Interface contacts:
Residue A66 in protein 2 contacts residue G84 in protein 1 (closest heavy-atom distance 3.6 Å).
Residue F85 in protein 2 is in contact with residue F63 in protein 1 (closest heavy-atom distance 3.8 Å).
Residue Q44 in protein 2 is in contact with residue I61 in protein 1 (closest heavy-atom distance 4.1 Å).
Residue S39 in protein 2 interacts with residue Y41 in protein 1 (closest heavy-atom distance 2.8 Å).
Residue S43 in protein 2 interacts with residue F36 in protein 1 (closest heavy-atom distance 3.6 Å).
Residue K37 in protein 2 contacts residue T42 in protein 1 (closest heavy-atom distance 3.2 Å).
Residue F85 in protein 2 is in contact with residue Y65 in protein 1 (closest heavy-atom distance 3.9 Å).
Residue F63 in protein 2 contacts residue F85 in protein 1 (closest heavy-atom distance 3.6 Å).
Residue T42 in protein 2 interacts with residue P64 in protein 1 (closest heavy-atom distance 3.1 Å).
Residue F36 in protein 2 interacts with residue S43 in protein 1 (closest heavy-atom distance 3.4 Å).
Residue Y65 in protein 2 contacts residue Y41 in protein 1 (closest heavy-atom distance 3.6 Å).
Residue F63 in protein 2 is in contact with residue P49 in protein 1 (closest heavy-atom distance 3.6 Å).
Residue K83 in protein 2 is in contact with residue V67 in protein 1 (closest heavy-atom distance 3.8 Å).
Residue E68 in protein 2 is in contact with residue G84 in protein 1 (closest heavy-atom distance 2.8 Å).
Residue Y41 in protein 2 is in contact with residue S39 in protein 1 (closest heavy-atom distance 2.8 Å).
Residue K80 in protein 2 interacts with residue F63 in protein 1 (closest heavy-atom distance 3.5 Å).
Residue Y65 in protein 2 contacts residue T42 in protein 1 (closest heavy-atom distance 3.9 Å).
Residue Y41 in protein 2 interacts with residue Y41 in protein 1 (closest heavy-atom distance 3.7 Å).
Residue G87 in protein 2 interacts with residue E68 in protein 1 (closest heavy-atom distance 3.5 Å).
Residue Q44 in protein 2 interacts with residue F36 in protein 1 (closest heavy-atom distance 3.2 Å).
Residue T42 in protein 2 interacts with residue Y65 in protein 1 (closest heavy-atom distance 4.1 Å).
Residue G88 in protein 2 contacts residue E68 in protein 1 (closest heavy-atom distance 3.7 Å).
Residue K37 in protein 2 contacts residue S43 in protein 1 (closest heavy-atom distance 2.8 Å).
Residue F63 in protein 2 is in contact with residue G84 in protein 1 (closest heavy-atom distance 3.4 Å).
Residue P49 in protein 2 contacts residue Y65 in protein 1 (closest heavy-atom distance 3.7 Å).
Residue T42 in protein 2 interacts with residue K37 in protein 1 (closest heavy-atom distance 3.4 Å).
Residue G47 in protein 2 is in contact with residue P64 in protein 1 (closest heavy-atom distance 3.9 Å).
Residue F36 in protein 2 is in contact with residue T42 in protein 1 (closest heavy-atom distance 3.8 Å).
Residue Y41 in protein 2 contacts residue Y65 in protein 1 (closest heavy-atom distance 3.7 Å).
Residue E68 in protein 2 is in contact with residue G87 in protein 1 (closest heavy-atom distance 3.5 Å).
Residue F36 in protein 2 contacts residue Q44 in protein 1 (closest heavy-atom distance 3.5 Å).
Residue G47 in protein 2 is in contact with residue Y65 in protein 1 (closest heavy-atom distance 3.8 Å).
Residue F63 in protein 2 interacts with residue K80 in protein 1 (closest heavy-atom distance 3.6 Å).
Residue P64 in protein 2 is in contact with residue T42 in protein 1 (closest heavy-atom distance 2.9 Å).
Residue F85 in protein 2 contacts residue E68 in protein 1 (closest heavy-atom distance 4.1 Å).
Residue K80 in protein 2 interacts with residue L62 in protein 1 (closest heavy-atom distance 4.0 Å).
Residue Y41 in protein 2 is in contact with residue A38 in protein 1 (closest heavy-atom distance 3.4 Å).
Residue T40 in protein 2 contacts residue Y65 in protein 1 (closest heavy-atom distance 3.3 Å).
Residue G84 in protein 2 interacts with residue V67 in protein 1 (closest heavy-atom distance 3.4 Å).
Residue G84 in protein 2 interacts with residue F63 in protein 1 (closest heavy-atom distance 3.5 Å).
Residue A38 in protein 2 interacts with residue Y41 in protein 1 (closest heavy-atom distance 3.4 Å).
Residue T40 in protein 2 contacts residue T40 in protein 1 (closest heavy-atom distance 3.9 Å).
Residue G84 in protein 2 interacts with residue E68 in protein 1 (closest heavy-atom distance 2.8 Å).
Residue L62 in protein 2 is in contact with residue K80 in protein 1 (closest heavy-atom distance 3.5 Å).
Residue T40 in protein 2 is in contact with residue S39 in protein 1 (closest heavy-atom distance 2.9 Å).
Residue S39 in protein 2 interacts with residue T40 in protein 1 (closest heavy-atom distance 2.9 Å).
Residue P49 in protein 2 interacts with residue F63 in protein 1 (closest heavy-atom distance 3.8 Å).
Residue Y65 in protein 2 contacts residue P49 in protein 1 (closest heavy-atom distance 4.0 Å).
Residue F63 in protein 2 is in contact with residue G81 in protein 1 (closest heavy-atom distance 4.1 Å).
Residue Q44 in protein 2 interacts with residue P64 in protein 1 (closest heavy-atom distance 3.3 Å).
Residue Y65 in protein 2 interacts with residue F85 in protein 1 (closest heavy-atom distance 3.9 Å).
Residue V67 in protein 2 is in contact with residue G84 in protein 1 (closest heavy-atom distance 3.3 Å).
Residue E68 in protein 2 interacts with residue G88 in protein 1 (closest heavy-atom distance 3.6 Å).
Residue G84 in protein 2 contacts residue A66 in protein 1 (closest heavy-atom distance 3.7 Å).
Residue V67 in protein 2 is in contact with residue K83 in protein 1 (closest heavy-atom distance 3.6 Å).
Residue S43 in protein 2 is in contact with residue K37 in protein 1 (closest heavy-atom distance 2.9 Å).
Residue E68 in protein 2 interacts with residue E68 in protein 1 (closest heavy-atom distance 3.5 Å).
Residue Y65 in protein 2 is in contact with residue T40 in protein 1 (closest heavy-atom distance 3.1 Å).
Residue P64 in protein 2 contacts residue Q44 in protein 1 (closest heavy-atom distance 3.6 Å).
Residue A38 in protein 2 is in contact with residue T42 in protein 1 (closest heavy-atom distance 4.0 Å).

These two protein chains interact to form a complex.

Sequence of protein 1:
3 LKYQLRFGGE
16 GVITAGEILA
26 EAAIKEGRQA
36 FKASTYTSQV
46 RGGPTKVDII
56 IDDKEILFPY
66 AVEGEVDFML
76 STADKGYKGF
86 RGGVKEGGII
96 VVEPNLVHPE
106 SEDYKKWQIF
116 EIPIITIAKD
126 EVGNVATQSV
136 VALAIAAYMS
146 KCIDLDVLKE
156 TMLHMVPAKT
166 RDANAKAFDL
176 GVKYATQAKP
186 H

Sequence of protein 2:
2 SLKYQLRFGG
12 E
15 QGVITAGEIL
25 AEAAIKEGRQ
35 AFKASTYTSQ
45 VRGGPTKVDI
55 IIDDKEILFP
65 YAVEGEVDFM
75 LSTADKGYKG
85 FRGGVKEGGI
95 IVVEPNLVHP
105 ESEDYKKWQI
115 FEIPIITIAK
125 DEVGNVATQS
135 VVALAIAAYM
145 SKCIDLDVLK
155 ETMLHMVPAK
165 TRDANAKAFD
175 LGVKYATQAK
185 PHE